Residue-level contacts at the interface:
Residue P372 in chain B is in contact with residue L406 in chain A (closest heavy-atom distance 3.5 Å).
Residue P202 in chain B contacts residue L415 in chain A (closest heavy-atom distance 3.6 Å).
Residue Q430 in chain B contacts residue Y227 in chain A (closest heavy-atom distance 2.7 Å).
Residue H73 in chain B is in contact with residue W197 in chain A (closest heavy-atom distance 3.6 Å).
Residue S458 in chain B interacts with residue A223 in chain A (closest heavy-atom distance 3.2 Å).
Residue I183 in chain B contacts residue K397 in chain A (closest heavy-atom distance 3.5 Å).
Residue P43 in chain B is in contact with residue G427 in chain A (closest heavy-atom distance 3.7 Å).
Residue D212 in chain B is in contact with residue Y417 in chain A (closest heavy-atom distance 3.3 Å).
Residue P43 in chain B contacts residue I212 in chain A (closest heavy-atom distance 3.3 Å).
Residue N208 in chain B contacts residue N414 in chain A (closest heavy-atom distance 3.4 Å).
Residue L453 in chain B is in contact with residue D404 in chain A (closest heavy-atom distance 3.2 Å).
Residue N137 in chain B is in contact with residue K422 in chain A (closest heavy-atom distance 3.3 Å).
Residue P210 in chain B contacts residue L416 in chain A (closest heavy-atom distance 3.7 Å).
Residue Y70 in chain B contacts residue L207 in chain A (closest heavy-atom distance 3.6 Å).
Residue L453 in chain B interacts with residue N228 in chain A (closest heavy-atom distance 3.6 Å).
Residue S182 in chain B interacts with residue K225 in chain A (closest heavy-atom distance 3.2 Å).
Residue D67 in chain B contacts residue T206 in chain A (closest heavy-atom distance 2.7 Å).
Residue D413 in chain B is in contact with residue L406 in chain A (closest heavy-atom distance 3.0 Å).
Residue P59 in chain B contacts residue K386 in chain A (closest heavy-atom distance 3.6 Å).
Residue S182 in chain B is in contact with residue S226 in chain A (closest heavy-atom distance 3.4 Å).
Residue Y42 in chain B contacts residue K428 in chain A (closest heavy-atom distance 3.7 Å).
Residue P210 in chain B contacts residue Y417 in chain A (closest heavy-atom distance 3.6 Å).
Residue T61 in chain B interacts with residue E430 in chain A (closest heavy-atom distance 3.1 Å).
Residue R33 in chain B is in contact with residue R432 in chain A (closest heavy-atom distance 3.8 Å).
Residue D413 in chain B contacts residue S405 in chain A (closest heavy-atom distance 3.3 Å).
Residue P455 in chain B is in contact with residue N228 in chain A (closest heavy-atom distance 3.0 Å).
Residue H73 in chain B is in contact with residue S198 in chain A (closest heavy-atom distance 3.4 Å).
Residue I217 in chain B is in contact with residue V429 in chain A (closest heavy-atom distance 3.8 Å).
Residue H456 in chain B is in contact with residue N228 in chain A (closest heavy-atom distance 3.8 Å).
Residue E370 in chain B is in contact with residue R407 in chain A (closest heavy-atom distance 3.6 Å).
Residue V181 in chain B is in contact with residue S226 in chain A (closest heavy-atom distance 2.9 Å).
Residue R18 in chain B contacts residue R432 in chain A (closest heavy-atom distance 3.4 Å).
Residue K39 in chain B interacts with residue R203 in chain A (closest heavy-atom distance 3.5 Å).
Residue Y187 in chain B is in contact with residue P221 in chain A (closest heavy-atom distance 3.8 Å).
Residue R44 in chain B contacts residue E210 in chain A (closest heavy-atom distance 2.9 Å).
Residue T60 in chain B is in contact with residue T385 in chain A (closest heavy-atom distance 3.7 Å).
Residue F221 in chain B interacts with residue V429 in chain A (closest heavy-atom distance 3.5 Å).
Residue D134 in chain B is in contact with residue K428 in chain A (closest heavy-atom distance 3.0 Å).
Residue L141 in chain B contacts residue T419 in chain A (closest heavy-atom distance 3.4 Å).
Residue K184 in chain B contacts residue D418 in chain A (closest heavy-atom distance 2.9 Å).
Residue I183 in chain B is in contact with residue K225 in chain A (closest heavy-atom distance 3.2 Å).
Residue P43 in chain B interacts with residue K428 in chain A (closest heavy-atom distance 3.2 Å).
Residue P59 in chain B is in contact with residue T385 in chain A (closest heavy-atom distance 3.7 Å).
Residue E451 in chain B contacts residue D404 in chain A (closest heavy-atom distance 3.7 Å).
Residue Y225 in chain B is in contact with residue K428 in chain A (closest heavy-atom distance 3.1 Å).
Residue F180 in chain B interacts with residue P221 in chain A (closest heavy-atom distance 3.5 Å).
Residue E45 in chain B contacts residue K382 in chain A (closest heavy-atom distance 3.7 Å).
Residue E120 in chain B contacts residue R203 in chain A (closest heavy-atom distance 2.8 Å).
Residue T60 in chain B contacts residue G384 in chain A (closest heavy-atom distance 3.6 Å).
Residue L141 in chain B is in contact with residue L416 in chain A (closest heavy-atom distance 3.6 Å).
Residue M218 in chain B contacts residue L416 in chain A (closest heavy-atom distance 3.5 Å).
Residue V181 in chain B contacts residue Y227 in chain A (closest heavy-atom distance 3.6 Å).
Residue I183 in chain B is in contact with residue K410 in chain A (closest heavy-atom distance 3.7 Å).
Residue D67 in chain B is in contact with residue L207 in chain A (closest heavy-atom distance 3.2 Å).
Residue I183 in chain B interacts with residue E412 in chain A (closest heavy-atom distance 3.4 Å).
Residue Y64 in chain B is in contact with residue I209 in chain A (closest heavy-atom distance 3.7 Å).
Residue P415 in chain B contacts residue R407 in chain A (closest heavy-atom distance 3.6 Å).
Residue R198 in chain B contacts residue I220 in chain A (closest heavy-atom distance 3.6 Å).
Residue K184 in chain B interacts with residue E412 in chain A (closest heavy-atom distance 3.5 Å).
Residue D413 in chain B contacts residue R407 in chain A (closest heavy-atom distance 3.6 Å).

Sequence of chain B:
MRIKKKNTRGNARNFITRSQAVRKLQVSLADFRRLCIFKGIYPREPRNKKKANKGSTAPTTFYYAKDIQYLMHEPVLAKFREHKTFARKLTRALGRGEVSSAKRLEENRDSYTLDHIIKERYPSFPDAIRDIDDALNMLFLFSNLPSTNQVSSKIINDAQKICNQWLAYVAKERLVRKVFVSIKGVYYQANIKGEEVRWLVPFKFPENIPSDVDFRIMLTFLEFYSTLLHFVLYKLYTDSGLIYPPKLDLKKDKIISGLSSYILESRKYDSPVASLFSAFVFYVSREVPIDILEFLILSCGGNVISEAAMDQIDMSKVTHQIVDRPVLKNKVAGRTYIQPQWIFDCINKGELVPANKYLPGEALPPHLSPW

This data describes a binding interaction between two proteins.

Sequence of chain A:
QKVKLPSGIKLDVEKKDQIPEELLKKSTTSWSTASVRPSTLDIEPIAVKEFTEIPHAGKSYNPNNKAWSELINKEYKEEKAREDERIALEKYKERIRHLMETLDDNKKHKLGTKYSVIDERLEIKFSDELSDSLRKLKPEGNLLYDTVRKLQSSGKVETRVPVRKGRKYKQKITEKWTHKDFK